Sequence of chain A:
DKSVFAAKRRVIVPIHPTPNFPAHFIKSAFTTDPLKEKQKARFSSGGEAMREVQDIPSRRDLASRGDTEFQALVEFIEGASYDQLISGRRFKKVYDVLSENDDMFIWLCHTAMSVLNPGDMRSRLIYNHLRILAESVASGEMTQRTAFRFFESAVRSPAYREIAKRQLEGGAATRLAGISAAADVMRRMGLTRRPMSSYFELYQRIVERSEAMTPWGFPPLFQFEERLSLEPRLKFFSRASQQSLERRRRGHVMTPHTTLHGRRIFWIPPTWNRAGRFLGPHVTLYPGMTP

Sequence of chain B:
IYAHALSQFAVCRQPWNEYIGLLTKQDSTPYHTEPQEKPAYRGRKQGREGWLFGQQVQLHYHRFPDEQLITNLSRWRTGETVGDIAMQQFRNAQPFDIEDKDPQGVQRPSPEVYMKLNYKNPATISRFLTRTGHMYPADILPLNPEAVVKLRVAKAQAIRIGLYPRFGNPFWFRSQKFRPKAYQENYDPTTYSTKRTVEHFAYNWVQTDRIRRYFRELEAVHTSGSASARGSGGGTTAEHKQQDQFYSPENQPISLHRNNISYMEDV

Interface contacts:
Residue G186 in chain A is in contact with residue D34 in chain B (closest heavy-atom distance 4.4 Å).
Residue E184 in chain A contacts residue H39 in chain B (closest heavy-atom distance 3.7 Å).
Residue A188 in chain A is in contact with residue F71 in chain B (closest heavy-atom distance 3.5 Å).
Residue A188 in chain A is in contact with residue Q33 in chain B (closest heavy-atom distance 3.7 Å).
Residue A187 in chain A contacts residue R70 in chain B (closest heavy-atom distance 3.4 Å).
Residue L191 in chain A contacts residue I77 in chain B (closest heavy-atom distance 4.3 Å).
Residue T229 in chain A contacts residue Q65 in chain B (closest heavy-atom distance 4.0 Å).
Residue S129 in chain A contacts residue R70 in chain B (closest heavy-atom distance 3.7 Å).
Residue T229 in chain A interacts with residue H67 in chain B (closest heavy-atom distance 3.3 Å).
Residue R190 in chain A contacts residue F71 in chain B (closest heavy-atom distance 3.3 Å).
Residue A188 in chain A contacts residue P72 in chain B (closest heavy-atom distance 4.4 Å).
Residue R181 in chain A is in contact with residue T31 in chain B (closest heavy-atom distance 4.3 Å).
Residue S225 in chain A is in contact with residue T78 in chain B (closest heavy-atom distance 3.3 Å).
Residue Q182 in chain A contacts residue Q33 in chain B (closest heavy-atom distance 2.8 Å).
Residue W231 in chain A contacts residue F71 in chain B (closest heavy-atom distance 4.2 Å).
Residue M228 in chain A contacts residue L66 in chain B (closest heavy-atom distance 3.7 Å).
Residue W231 in chain A interacts with residue H67 in chain B (closest heavy-atom distance 3.3 Å).
Residue A187 in chain A interacts with residue P72 in chain B (closest heavy-atom distance 4.3 Å).
Residue L183 in chain A interacts with residue Q33 in chain B (closest heavy-atom distance 3.6 Å).
Residue L131 in chain A is in contact with residue F71 in chain B (closest heavy-atom distance 3.8 Å).
Residue W231 in chain A interacts with residue R70 in chain B (closest heavy-atom distance 3.4 Å).
Residue Q182 in chain A is in contact with residue D34 in chain B (closest heavy-atom distance 4.0 Å).
Residue E184 in chain A is in contact with residue K32 in chain B (closest heavy-atom distance 4.2 Å).
Residue L191 in chain A interacts with residue D73 in chain B (closest heavy-atom distance 4.4 Å).
Residue Y218 in chain A interacts with residue T78 in chain B (closest heavy-atom distance 3.1 Å).
Residue K180 in chain A interacts with residue K32 in chain B (closest heavy-atom distance 3.5 Å).
Residue A187 in chain A interacts with residue D34 in chain B (closest heavy-atom distance 3.1 Å).
Residue R181 in chain A is in contact with residue I27 in chain B (closest heavy-atom distance 3.4 Å).
Residue P230 in chain A is in contact with residue Y68 in chain B (closest heavy-atom distance 3.2 Å).
Residue P235 in chain A is in contact with residue R55 in chain B (closest heavy-atom distance 4.4 Å).
Residue L183 in chain A interacts with residue D34 in chain B (closest heavy-atom distance 3.8 Å).
Residue R181 in chain A is in contact with residue K32 in chain B (closest heavy-atom distance 3.2 Å).
Residue T229 in chain A interacts with residue L66 in chain B (closest heavy-atom distance 4.2 Å).
Residue T189 in chain A contacts residue Q33 in chain B (closest heavy-atom distance 3.1 Å).
Residue G232 in chain A interacts with residue H67 in chain B (closest heavy-atom distance 3.2 Å).
Residue V222 in chain A interacts with residue T78 in chain B (closest heavy-atom distance 4.0 Å).
Residue I194 in chain A contacts residue I77 in chain B (closest heavy-atom distance 3.6 Å).
Residue M228 in chain A is in contact with residue H67 in chain B (closest heavy-atom distance 4.4 Å).
Residue R181 in chain A contacts residue L30 in chain B (closest heavy-atom distance 3.1 Å).
Residue P230 in chain A interacts with residue H67 in chain B (closest heavy-atom distance 3.6 Å).
Residue L183 in chain A contacts residue K32 in chain B (closest heavy-atom distance 4.5 Å).
Residue P234 in chain A contacts residue Q63 in chain B (closest heavy-atom distance 3.7 Å).
Residue L131 in chain A interacts with residue R70 in chain B (closest heavy-atom distance 3.4 Å).
Residue V222 in chain A is in contact with residue I77 in chain B (closest heavy-atom distance 4.4 Å).
Residue Y218 in chain A is in contact with residue L80 in chain B (closest heavy-atom distance 4.2 Å).
Residue M128 in chain A interacts with residue F71 in chain B (closest heavy-atom distance 3.1 Å).
Residue T229 in chain A is in contact with residue V64 in chain B (closest heavy-atom distance 3.8 Å).
Residue P234 in chain A interacts with residue V64 in chain B (closest heavy-atom distance 3.4 Å).
Residue A187 in chain A contacts residue F71 in chain B (closest heavy-atom distance 3.7 Å).
Residue G185 in chain A is in contact with residue D34 in chain B (closest heavy-atom distance 3.2 Å).
Residue W231 in chain A is in contact with residue E74 in chain B (closest heavy-atom distance 2.3 Å).
Residue G232 in chain A is in contact with residue R70 in chain B (closest heavy-atom distance 4.2 Å).
Residue F233 in chain A interacts with residue V64 in chain B (closest heavy-atom distance 3.4 Å).
Residue M228 in chain A interacts with residue Y68 in chain B (closest heavy-atom distance 3.5 Å).
Residue G232 in chain A interacts with residue V64 in chain B (closest heavy-atom distance 3.6 Å).
Residue P235 in chain A contacts residue Q63 in chain B (closest heavy-atom distance 4.4 Å).
Residue V130 in chain A is in contact with residue F71 in chain B (closest heavy-atom distance 4.1 Å).
Residue Y218 in chain A contacts residue I77 in chain B (closest heavy-atom distance 3.3 Å).
Residue Q182 in chain A contacts residue K32 in chain B (closest heavy-atom distance 3.2 Å).
Residue E184 in chain A interacts with residue D34 in chain B (closest heavy-atom distance 3.2 Å).

The following describes two proteins that form a bound complex.